Sequence of protein 1:
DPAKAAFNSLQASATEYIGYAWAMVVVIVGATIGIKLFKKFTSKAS

The following describes two proteins that form a bound complex.

Interface contacts:
Residue Y21 in protein 1 is in contact with residue G38 in protein 2 (closest heavy-atom distance 4.1 Å).
Residue A25 in protein 1 is in contact with residue F45 in protein 2 (closest heavy-atom distance 3.9 Å).
Residue Y21 in protein 1 is in contact with residue L41 in protein 2 (closest heavy-atom distance 4.6 Å).
Residue A7 in protein 1 is in contact with residue W26 in protein 2 (closest heavy-atom distance 4.6 Å).
Residue P6 in protein 1 contacts residue V30 in protein 2 (closest heavy-atom distance 4.5 Å).
Residue Y21 in protein 1 interacts with residue F45 in protein 2 (closest heavy-atom distance 3.8 Å).
Residue V29 in protein 1 interacts with residue A49 in protein 2 (closest heavy-atom distance 3.8 Å).
Residue M28 in protein 1 is in contact with residue S50 in protein 2 (closest heavy-atom distance 4.0 Å).
Residue A18 in protein 1 is in contact with residue L41 in protein 2 (closest heavy-atom distance 4.0 Å).
Residue A18 in protein 1 is in contact with residue F45 in protein 2 (closest heavy-atom distance 4.5 Å).
Residue L14 in protein 1 contacts residue I37 in protein 2 (closest heavy-atom distance 4.0 Å).
Residue Y21 in protein 1 is in contact with residue F42 in protein 2 (closest heavy-atom distance 4.2 Å).
Residue M28 in protein 1 is in contact with residue T46 in protein 2 (closest heavy-atom distance 4.7 Å).
Residue L14 in protein 1 is in contact with residue G34 in protein 2 (closest heavy-atom distance 4.2 Å).
Residue A10 in protein 1 contacts residue V30 in protein 2 (closest heavy-atom distance 3.9 Å).
Residue L14 in protein 1 interacts with residue V33 in protein 2 (closest heavy-atom distance 4.3 Å).
Residue P6 in protein 1 contacts residue W26 in protein 2 (closest heavy-atom distance 3.7 Å).
Residue I32 in protein 1 interacts with residue A49 in protein 2 (closest heavy-atom distance 4.7 Å).
Residue M28 in protein 1 interacts with residue A49 in protein 2 (closest heavy-atom distance 4.2 Å).
Residue I32 in protein 1 contacts residue S50 in protein 2 (closest heavy-atom distance 4.5 Å).
Residue I22 in protein 1 contacts residue F45 in protein 2 (closest heavy-atom distance 3.5 Å).
Residue A25 in protein 1 interacts with residue A49 in protein 2 (closest heavy-atom distance 3.5 Å).

Sequence of protein 2:
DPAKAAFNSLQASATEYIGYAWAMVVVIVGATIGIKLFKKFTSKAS